Sequence of protein 1:
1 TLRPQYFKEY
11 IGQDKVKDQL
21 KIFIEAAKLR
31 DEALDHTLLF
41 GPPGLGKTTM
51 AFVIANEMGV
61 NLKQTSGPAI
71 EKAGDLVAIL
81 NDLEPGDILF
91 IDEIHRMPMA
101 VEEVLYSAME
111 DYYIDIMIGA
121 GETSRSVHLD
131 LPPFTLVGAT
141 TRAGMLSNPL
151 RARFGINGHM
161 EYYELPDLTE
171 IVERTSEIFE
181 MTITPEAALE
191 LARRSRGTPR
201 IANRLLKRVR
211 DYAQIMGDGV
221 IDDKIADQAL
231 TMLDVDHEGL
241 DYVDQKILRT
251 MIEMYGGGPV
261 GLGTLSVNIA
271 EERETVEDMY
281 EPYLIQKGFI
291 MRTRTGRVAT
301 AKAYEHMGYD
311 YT

Sequence of protein 2:
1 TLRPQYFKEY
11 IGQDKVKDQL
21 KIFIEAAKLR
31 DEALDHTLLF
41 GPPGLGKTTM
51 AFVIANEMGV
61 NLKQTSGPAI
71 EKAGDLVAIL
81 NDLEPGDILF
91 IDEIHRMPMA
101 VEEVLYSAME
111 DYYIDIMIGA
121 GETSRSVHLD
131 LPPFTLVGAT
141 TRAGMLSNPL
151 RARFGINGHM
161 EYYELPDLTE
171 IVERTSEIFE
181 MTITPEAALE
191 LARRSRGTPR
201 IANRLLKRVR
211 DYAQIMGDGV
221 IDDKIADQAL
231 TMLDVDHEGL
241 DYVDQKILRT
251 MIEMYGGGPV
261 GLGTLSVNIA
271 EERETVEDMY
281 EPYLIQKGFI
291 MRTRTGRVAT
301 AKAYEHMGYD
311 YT

The following describes two proteins that form a bound complex.

Interface contacts:
Residue R292 in protein 1 is in contact with residue G263 in protein 2 (closest heavy-atom distance 4.3 Å).
Residue I156 in protein 1 interacts with residue R208 in protein 2 (closest heavy-atom distance 4.3 Å).
Residue D115 in protein 1 interacts with residue T65 in protein 2 (closest heavy-atom distance 4.2 Å).
Residue Q286 in protein 1 is in contact with residue A270 in protein 2 (closest heavy-atom distance 3.7 Å).
Residue D111 in protein 1 interacts with residue R3 in protein 2 (closest heavy-atom distance 3.4 Å).
Residue I22 in protein 1 is in contact with residue M232 in protein 2 (closest heavy-atom distance 3.7 Å).
Residue Q19 in protein 1 interacts with residue L233 in protein 2 (closest heavy-atom distance 4.0 Å).
Residue M117 in protein 1 interacts with residue I79 in protein 2 (closest heavy-atom distance 4.3 Å).
Residue F23 in protein 1 contacts residue D211 in protein 2 (closest heavy-atom distance 3.8 Å).
Residue R294 in protein 1 contacts residue T295 in protein 2 (closest heavy-atom distance 3.2 Å).
Residue A143 in protein 1 contacts residue M279 in protein 2 (closest heavy-atom distance 3.8 Å).
Residue A152 in protein 1 is in contact with residue R200 in protein 2 (closest heavy-atom distance 3.4 Å).
Residue R30 in protein 1 interacts with residue R210 in protein 2 (closest heavy-atom distance 3.7 Å).
Residue I22 in protein 1 interacts with residue I215 in protein 2 (closest heavy-atom distance 4.2 Å).
Residue R294 in protein 1 interacts with residue P259 in protein 2 (closest heavy-atom distance 4.1 Å).
Residue G155 in protein 1 is in contact with residue R208 in protein 2 (closest heavy-atom distance 3.5 Å).
Residue G144 in protein 1 contacts residue T275 in protein 2 (closest heavy-atom distance 3.8 Å).
Residue D115 in protein 1 contacts residue Q64 in protein 2 (closest heavy-atom distance 4.0 Å).
Residue I22 in protein 1 interacts with residue Y212 in protein 2 (closest heavy-atom distance 4.2 Å).
Residue F23 in protein 1 contacts residue R208 in protein 2 (closest heavy-atom distance 3.6 Å).
Residue E103 in protein 1 contacts residue P68 in protein 2 (closest heavy-atom distance 3.9 Å).
Residue R30 in protein 1 is in contact with residue Q214 in protein 2 (closest heavy-atom distance 2.6 Å).
Residue G144 in protein 1 contacts residue D278 in protein 2 (closest heavy-atom distance 3.4 Å).
Residue Q286 in protein 1 interacts with residue V267 in protein 2 (closest heavy-atom distance 3.5 Å).
Residue H159 in protein 1 is in contact with residue E271 in protein 2 (closest heavy-atom distance 3.2 Å).
Residue E25 in protein 1 interacts with residue I215 in protein 2 (closest heavy-atom distance 4.1 Å).
Residue S124 in protein 1 is in contact with residue A78 in protein 2 (closest heavy-atom distance 3.6 Å).
Residue E110 in protein 1 is in contact with residue R3 in protein 2 (closest heavy-atom distance 3.1 Å).
Residue R30 in protein 1 contacts residue D211 in protein 2 (closest heavy-atom distance 2.5 Å).
Residue P282 in protein 1 interacts with residue V267 in protein 2 (closest heavy-atom distance 4.0 Å).
Residue F154 in protein 1 contacts residue R204 in protein 2 (closest heavy-atom distance 4.0 Å).
Residue A100 in protein 1 is in contact with residue R96 in protein 2 (closest heavy-atom distance 4.1 Å).
Residue R151 in protein 1 is in contact with residue M279 in protein 2 (closest heavy-atom distance 4.0 Å).
Residue K15 in protein 1 contacts residue Y242 in protein 2 (closest heavy-atom distance 4.1 Å).
Residue I285 in protein 1 contacts residue V267 in protein 2 (closest heavy-atom distance 4.1 Å).
Residue A26 in protein 1 contacts residue D211 in protein 2 (closest heavy-atom distance 3.5 Å).
Residue M117 in protein 1 is in contact with residue A69 in protein 2 (closest heavy-atom distance 3.6 Å).
Residue H159 in protein 1 is in contact with residue V243 in protein 2 (closest heavy-atom distance 4.3 Å).
Residue D35 in protein 1 contacts residue R208 in protein 2 (closest heavy-atom distance 2.6 Å).
Residue P149 in protein 1 contacts residue P43 in protein 2 (closest heavy-atom distance 4.1 Å).
Residue Q19 in protein 1 contacts residue M232 in protein 2 (closest heavy-atom distance 3.4 Å).
Residue A26 in protein 1 is in contact with residue I215 in protein 2 (closest heavy-atom distance 3.7 Å).
Residue Y106 in protein 1 is in contact with residue E93 in protein 2 (closest heavy-atom distance 3.9 Å).
Residue M117 in protein 1 contacts residue D75 in protein 2 (closest heavy-atom distance 3.9 Å).
Residue E103 in protein 1 contacts residue R96 in protein 2 (closest heavy-atom distance 2.6 Å).
Residue E110 in protein 1 contacts residue R200 in protein 2 (closest heavy-atom distance 3.0 Å).
Residue I22 in protein 1 interacts with residue M216 in protein 2 (closest heavy-atom distance 4.3 Å).
Residue D115 in protein 1 is in contact with residue A69 in protein 2 (closest heavy-atom distance 4.3 Å).
Residue E161 in protein 1 contacts residue Y242 in protein 2 (closest heavy-atom distance 4.0 Å).
Residue L29 in protein 1 contacts residue I215 in protein 2 (closest heavy-atom distance 3.6 Å).
Residue R292 in protein 1 contacts residue T264 in protein 2 (closest heavy-atom distance 3.0 Å).
Residue Y113 in protein 1 contacts residue Q64 in protein 2 (closest heavy-atom distance 2.7 Å).
Residue R142 in protein 1 is in contact with residue E272 in protein 2 (closest heavy-atom distance 3.4 Å).
Residue G144 in protein 1 is in contact with residue E274 in protein 2 (closest heavy-atom distance 4.2 Å).
Residue G155 in protein 1 is in contact with residue R204 in protein 2 (closest heavy-atom distance 3.8 Å).
Residue I285 in protein 1 interacts with residue N268 in protein 2 (closest heavy-atom distance 4.3 Å).
Residue H128 in protein 1 is in contact with residue Q64 in protein 2 (closest heavy-atom distance 4.2 Å).
Residue E103 in protein 1 interacts with residue H95 in protein 2 (closest heavy-atom distance 3.4 Å).
Residue M99 in protein 1 is in contact with residue R96 in protein 2 (closest heavy-atom distance 3.8 Å).
Residue R153 in protein 1 contacts residue R200 in protein 2 (closest heavy-atom distance 4.0 Å).